Sequence of the first protein:
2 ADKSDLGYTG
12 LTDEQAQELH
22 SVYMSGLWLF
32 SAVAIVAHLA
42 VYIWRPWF

Sequence of the second protein:
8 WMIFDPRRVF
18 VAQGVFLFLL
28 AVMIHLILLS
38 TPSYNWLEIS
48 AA

Interface contacts:
Residue F49 in the first protein interacts with residue A48 in the second protein (closest heavy-atom distance 4.8 Å).
Residue Y24 in the first protein contacts residue F17 in the second protein (closest heavy-atom distance 3.2 Å).
Residue F49 in the first protein interacts with residue S47 in the second protein (closest heavy-atom distance 3.5 Å).
Residue F49 in the first protein is in contact with residue L44 in the second protein (closest heavy-atom distance 4.1 Å).

These two protein chains interact to form a complex.